Contacts between the two chains:
Residue Y199 in protein 2 contacts residue F55 in protein 1 (closest heavy-atom distance 3.7 Å).
Residue H64 in protein 2 is in contact with residue Y31 in protein 1 (closest heavy-atom distance 4.9 Å).
Residue S65 in protein 2 contacts residue K52 in protein 1 (closest heavy-atom distance 3.0 Å).
Residue R67 in protein 2 interacts with residue L53 in protein 1 (closest heavy-atom distance 4.6 Å).

Sequence of protein 1:
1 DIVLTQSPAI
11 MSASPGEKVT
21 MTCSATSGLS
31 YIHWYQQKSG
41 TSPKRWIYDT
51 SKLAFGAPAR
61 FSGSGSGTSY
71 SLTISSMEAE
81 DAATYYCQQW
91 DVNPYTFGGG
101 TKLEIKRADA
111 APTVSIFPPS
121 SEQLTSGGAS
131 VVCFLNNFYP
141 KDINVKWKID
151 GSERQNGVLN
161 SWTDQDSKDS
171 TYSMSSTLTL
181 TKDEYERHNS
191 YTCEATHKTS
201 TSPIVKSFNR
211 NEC

Sequence of protein 2:
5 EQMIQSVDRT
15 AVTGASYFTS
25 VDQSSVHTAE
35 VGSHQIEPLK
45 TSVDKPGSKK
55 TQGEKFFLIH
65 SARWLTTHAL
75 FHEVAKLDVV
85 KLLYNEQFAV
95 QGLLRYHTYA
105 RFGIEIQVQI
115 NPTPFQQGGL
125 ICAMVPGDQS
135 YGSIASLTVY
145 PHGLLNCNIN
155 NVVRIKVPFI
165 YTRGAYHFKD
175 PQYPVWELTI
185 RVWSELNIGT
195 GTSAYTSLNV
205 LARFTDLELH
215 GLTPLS

This data describes a binding interaction between two proteins.